This data describes a binding interaction between two proteins.

Sequence of the second protein:
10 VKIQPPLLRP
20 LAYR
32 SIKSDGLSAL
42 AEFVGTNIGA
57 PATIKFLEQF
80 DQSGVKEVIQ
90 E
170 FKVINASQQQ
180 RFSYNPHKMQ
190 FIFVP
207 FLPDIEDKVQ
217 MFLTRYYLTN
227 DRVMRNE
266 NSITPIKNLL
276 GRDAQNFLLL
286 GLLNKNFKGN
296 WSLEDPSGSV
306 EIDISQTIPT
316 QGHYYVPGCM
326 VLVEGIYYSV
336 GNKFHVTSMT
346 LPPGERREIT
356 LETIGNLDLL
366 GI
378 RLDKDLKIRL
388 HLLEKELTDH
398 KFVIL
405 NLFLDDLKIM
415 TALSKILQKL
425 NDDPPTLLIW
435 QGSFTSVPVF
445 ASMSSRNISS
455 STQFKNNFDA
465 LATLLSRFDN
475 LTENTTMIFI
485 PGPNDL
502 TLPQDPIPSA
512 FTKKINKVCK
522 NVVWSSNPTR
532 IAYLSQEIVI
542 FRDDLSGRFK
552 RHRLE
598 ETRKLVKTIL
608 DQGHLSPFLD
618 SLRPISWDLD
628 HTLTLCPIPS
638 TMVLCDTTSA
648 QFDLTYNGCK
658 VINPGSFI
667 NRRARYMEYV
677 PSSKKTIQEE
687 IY

Sequence of the first protein:
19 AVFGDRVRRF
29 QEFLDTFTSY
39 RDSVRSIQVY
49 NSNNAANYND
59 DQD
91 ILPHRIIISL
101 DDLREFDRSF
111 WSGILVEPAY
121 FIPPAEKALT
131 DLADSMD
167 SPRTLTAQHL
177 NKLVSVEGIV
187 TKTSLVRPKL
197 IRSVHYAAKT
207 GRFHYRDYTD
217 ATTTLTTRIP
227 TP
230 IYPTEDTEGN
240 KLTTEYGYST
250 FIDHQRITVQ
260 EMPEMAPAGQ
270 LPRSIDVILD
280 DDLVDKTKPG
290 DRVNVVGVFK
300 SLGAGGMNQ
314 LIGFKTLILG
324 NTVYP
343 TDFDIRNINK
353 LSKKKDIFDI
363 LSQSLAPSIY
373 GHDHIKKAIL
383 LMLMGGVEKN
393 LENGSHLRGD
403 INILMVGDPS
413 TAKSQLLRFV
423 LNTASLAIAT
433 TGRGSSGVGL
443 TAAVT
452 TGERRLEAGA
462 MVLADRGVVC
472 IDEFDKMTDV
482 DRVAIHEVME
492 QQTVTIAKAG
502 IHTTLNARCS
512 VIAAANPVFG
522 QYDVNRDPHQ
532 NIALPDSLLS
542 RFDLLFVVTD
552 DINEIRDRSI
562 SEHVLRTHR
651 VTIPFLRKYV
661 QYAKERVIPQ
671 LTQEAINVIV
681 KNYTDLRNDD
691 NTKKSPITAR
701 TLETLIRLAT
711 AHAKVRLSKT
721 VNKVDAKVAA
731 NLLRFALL

Residue-level contacts at the interface:
Residue I556 in the first protein interacts with residue D278 in the second protein (closest heavy-atom distance 3.0 Å).
Residue R559 in the first protein is in contact with residue R277 in the second protein (closest heavy-atom distance 3.2 Å).
Residue R559 in the first protein is in contact with residue G276 in the second protein (closest heavy-atom distance 3.1 Å).
Residue R559 in the first protein is in contact with residue K272 in the second protein (closest heavy-atom distance 4.7 Å).
Residue E555 in the first protein interacts with residue D278 in the second protein (closest heavy-atom distance 3.1 Å).
Residue R559 in the first protein contacts residue N273 in the second protein (closest heavy-atom distance 3.1 Å).